Sequence of the first protein:
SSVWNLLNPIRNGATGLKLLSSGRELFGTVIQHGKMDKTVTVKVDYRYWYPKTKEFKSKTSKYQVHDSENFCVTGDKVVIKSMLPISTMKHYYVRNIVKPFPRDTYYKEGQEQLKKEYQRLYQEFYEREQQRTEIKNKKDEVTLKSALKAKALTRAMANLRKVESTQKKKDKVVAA

This data describes a binding interaction between two proteins.

Sequence of the second protein:
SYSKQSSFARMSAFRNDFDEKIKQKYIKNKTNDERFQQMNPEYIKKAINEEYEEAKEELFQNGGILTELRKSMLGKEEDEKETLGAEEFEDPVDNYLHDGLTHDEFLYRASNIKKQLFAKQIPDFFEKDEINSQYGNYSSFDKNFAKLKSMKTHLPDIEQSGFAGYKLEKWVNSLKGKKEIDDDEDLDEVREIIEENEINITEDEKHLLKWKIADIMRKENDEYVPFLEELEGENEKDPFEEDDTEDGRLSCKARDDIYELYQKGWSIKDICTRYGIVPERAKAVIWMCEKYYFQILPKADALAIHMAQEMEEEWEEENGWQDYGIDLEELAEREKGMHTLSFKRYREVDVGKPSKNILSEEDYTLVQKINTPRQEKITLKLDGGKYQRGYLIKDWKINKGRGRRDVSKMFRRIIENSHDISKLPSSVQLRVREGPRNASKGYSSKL

Contacts between the two chains:
Residue S439 in the second protein contacts residue K81 in the first protein (closest heavy-atom distance 3.6 Å).
Residue S439 in the second protein is in contact with residue R95 in the first protein (closest heavy-atom distance 5.0 Å).
Residue K440 in the second protein interacts with residue E25 in the first protein (closest heavy-atom distance 4.5 Å).
Residue K440 in the second protein contacts residue K81 in the first protein (closest heavy-atom distance 4.9 Å).
Residue K440 in the second protein is in contact with residue L20 in the first protein (closest heavy-atom distance 3.6 Å).
Residue R430 in the second protein is in contact with residue R24 in the first protein (closest heavy-atom distance 3.6 Å).
Residue K440 in the second protein is in contact with residue K18 in the first protein (closest heavy-atom distance 3.7 Å).